Sequence of chain B:
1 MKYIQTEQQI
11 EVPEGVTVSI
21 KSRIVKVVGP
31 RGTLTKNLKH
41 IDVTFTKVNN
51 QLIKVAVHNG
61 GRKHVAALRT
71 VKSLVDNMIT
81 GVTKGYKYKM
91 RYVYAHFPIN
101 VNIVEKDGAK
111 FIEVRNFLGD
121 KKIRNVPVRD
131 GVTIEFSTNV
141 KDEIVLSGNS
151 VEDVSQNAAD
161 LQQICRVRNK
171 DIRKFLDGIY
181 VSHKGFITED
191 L

These two protein chains interact to form a complex.

Residue-level contacts at the interface:
Residue N167 in chain A is in contact with residue S182 in chain B (closest heavy-atom distance 3.9 Å).
Residue R166 in chain A is in contact with residue V181 in chain B (closest heavy-atom distance 4.5 Å).
Residue R166 in chain A is in contact with residue S182 in chain B (closest heavy-atom distance 3.2 Å).

Sequence of chain A:
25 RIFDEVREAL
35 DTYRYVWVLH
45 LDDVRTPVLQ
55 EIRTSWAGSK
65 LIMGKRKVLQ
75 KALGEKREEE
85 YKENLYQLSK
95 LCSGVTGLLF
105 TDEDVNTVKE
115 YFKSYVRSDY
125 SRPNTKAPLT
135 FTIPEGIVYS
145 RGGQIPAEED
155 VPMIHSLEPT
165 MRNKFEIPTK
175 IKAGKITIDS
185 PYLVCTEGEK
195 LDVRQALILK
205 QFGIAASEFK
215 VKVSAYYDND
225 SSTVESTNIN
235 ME